The following describes two proteins that form a bound complex.

Sequence of the second protein:
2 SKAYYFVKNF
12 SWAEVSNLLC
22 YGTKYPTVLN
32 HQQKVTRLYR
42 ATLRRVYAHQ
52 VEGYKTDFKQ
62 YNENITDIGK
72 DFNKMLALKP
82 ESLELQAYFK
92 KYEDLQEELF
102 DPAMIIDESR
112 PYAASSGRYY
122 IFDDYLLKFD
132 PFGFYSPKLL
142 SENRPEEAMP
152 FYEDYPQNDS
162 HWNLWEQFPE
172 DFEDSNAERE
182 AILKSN

Interface contacts:
Residue Q168 in the second protein interacts with residue F71 in the first protein (closest heavy-atom distance 4.2 Å).
Residue L165 in the second protein contacts residue F71 in the first protein (closest heavy-atom distance 4.0 Å).
Residue E171 in the second protein is in contact with residue K95 in the first protein (closest heavy-atom distance 4.6 Å).
Residue L165 in the second protein interacts with residue I70 in the first protein (closest heavy-atom distance 4.7 Å).
Residue Q168 in the second protein contacts residue S74 in the first protein (closest heavy-atom distance 4.9 Å).
Residue L165 in the second protein contacts residue S74 in the first protein (closest heavy-atom distance 4.3 Å).
Residue W166 in the second protein is in contact with residue F71 in the first protein (closest heavy-atom distance 4.1 Å).

Sequence of the first protein:
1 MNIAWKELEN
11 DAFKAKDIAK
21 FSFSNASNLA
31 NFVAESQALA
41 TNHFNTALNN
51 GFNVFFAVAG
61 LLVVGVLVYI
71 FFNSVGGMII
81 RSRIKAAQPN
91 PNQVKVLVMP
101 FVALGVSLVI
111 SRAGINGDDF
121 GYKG